These two protein chains interact to form a complex.

Contacts between the two chains:
Residue V117 in chain A is in contact with residue M103 in chain B (closest heavy-atom distance 3.3 Å).
Residue L116 in chain A contacts residue M103 in chain B (closest heavy-atom distance 3.6 Å).
Residue L116 in chain A contacts residue V102 in chain B (closest heavy-atom distance 3.7 Å).
Residue K118 in chain A is in contact with residue Q106 in chain B (closest heavy-atom distance 4.6 Å).
Residue N121 in chain A interacts with residue V102 in chain B (closest heavy-atom distance 3.3 Å).
Residue K118 in chain A interacts with residue V102 in chain B (closest heavy-atom distance 4.9 Å).
Residue V113 in chain A interacts with residue M103 in chain B (closest heavy-atom distance 4.6 Å).
Residue V117 in chain A is in contact with residue V102 in chain B (closest heavy-atom distance 3.3 Å).
Residue L125 in chain A is in contact with residue V102 in chain B (closest heavy-atom distance 4.2 Å).
Residue R124 in chain A contacts residue V102 in chain B (closest heavy-atom distance 3.9 Å).

Sequence of chain A:
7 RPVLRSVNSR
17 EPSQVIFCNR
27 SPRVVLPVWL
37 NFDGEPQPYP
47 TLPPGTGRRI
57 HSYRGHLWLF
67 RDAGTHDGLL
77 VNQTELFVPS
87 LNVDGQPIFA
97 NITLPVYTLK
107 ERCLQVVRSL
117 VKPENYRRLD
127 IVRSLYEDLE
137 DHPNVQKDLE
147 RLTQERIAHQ

Sequence of chain B:
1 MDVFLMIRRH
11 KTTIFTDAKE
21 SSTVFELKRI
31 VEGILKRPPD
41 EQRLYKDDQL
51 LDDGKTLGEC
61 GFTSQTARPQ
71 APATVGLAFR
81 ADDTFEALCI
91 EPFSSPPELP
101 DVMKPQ